Sequence of the second protein:
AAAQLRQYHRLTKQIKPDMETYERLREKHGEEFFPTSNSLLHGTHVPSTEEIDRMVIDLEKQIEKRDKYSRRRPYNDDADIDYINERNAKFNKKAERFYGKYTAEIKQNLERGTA

The following describes two proteins that form a bound complex.

Interface contacts:
Residue P729 in the first protein contacts residue R239 in the second protein (closest heavy-atom distance 4.7 Å).

Sequence of the first protein:
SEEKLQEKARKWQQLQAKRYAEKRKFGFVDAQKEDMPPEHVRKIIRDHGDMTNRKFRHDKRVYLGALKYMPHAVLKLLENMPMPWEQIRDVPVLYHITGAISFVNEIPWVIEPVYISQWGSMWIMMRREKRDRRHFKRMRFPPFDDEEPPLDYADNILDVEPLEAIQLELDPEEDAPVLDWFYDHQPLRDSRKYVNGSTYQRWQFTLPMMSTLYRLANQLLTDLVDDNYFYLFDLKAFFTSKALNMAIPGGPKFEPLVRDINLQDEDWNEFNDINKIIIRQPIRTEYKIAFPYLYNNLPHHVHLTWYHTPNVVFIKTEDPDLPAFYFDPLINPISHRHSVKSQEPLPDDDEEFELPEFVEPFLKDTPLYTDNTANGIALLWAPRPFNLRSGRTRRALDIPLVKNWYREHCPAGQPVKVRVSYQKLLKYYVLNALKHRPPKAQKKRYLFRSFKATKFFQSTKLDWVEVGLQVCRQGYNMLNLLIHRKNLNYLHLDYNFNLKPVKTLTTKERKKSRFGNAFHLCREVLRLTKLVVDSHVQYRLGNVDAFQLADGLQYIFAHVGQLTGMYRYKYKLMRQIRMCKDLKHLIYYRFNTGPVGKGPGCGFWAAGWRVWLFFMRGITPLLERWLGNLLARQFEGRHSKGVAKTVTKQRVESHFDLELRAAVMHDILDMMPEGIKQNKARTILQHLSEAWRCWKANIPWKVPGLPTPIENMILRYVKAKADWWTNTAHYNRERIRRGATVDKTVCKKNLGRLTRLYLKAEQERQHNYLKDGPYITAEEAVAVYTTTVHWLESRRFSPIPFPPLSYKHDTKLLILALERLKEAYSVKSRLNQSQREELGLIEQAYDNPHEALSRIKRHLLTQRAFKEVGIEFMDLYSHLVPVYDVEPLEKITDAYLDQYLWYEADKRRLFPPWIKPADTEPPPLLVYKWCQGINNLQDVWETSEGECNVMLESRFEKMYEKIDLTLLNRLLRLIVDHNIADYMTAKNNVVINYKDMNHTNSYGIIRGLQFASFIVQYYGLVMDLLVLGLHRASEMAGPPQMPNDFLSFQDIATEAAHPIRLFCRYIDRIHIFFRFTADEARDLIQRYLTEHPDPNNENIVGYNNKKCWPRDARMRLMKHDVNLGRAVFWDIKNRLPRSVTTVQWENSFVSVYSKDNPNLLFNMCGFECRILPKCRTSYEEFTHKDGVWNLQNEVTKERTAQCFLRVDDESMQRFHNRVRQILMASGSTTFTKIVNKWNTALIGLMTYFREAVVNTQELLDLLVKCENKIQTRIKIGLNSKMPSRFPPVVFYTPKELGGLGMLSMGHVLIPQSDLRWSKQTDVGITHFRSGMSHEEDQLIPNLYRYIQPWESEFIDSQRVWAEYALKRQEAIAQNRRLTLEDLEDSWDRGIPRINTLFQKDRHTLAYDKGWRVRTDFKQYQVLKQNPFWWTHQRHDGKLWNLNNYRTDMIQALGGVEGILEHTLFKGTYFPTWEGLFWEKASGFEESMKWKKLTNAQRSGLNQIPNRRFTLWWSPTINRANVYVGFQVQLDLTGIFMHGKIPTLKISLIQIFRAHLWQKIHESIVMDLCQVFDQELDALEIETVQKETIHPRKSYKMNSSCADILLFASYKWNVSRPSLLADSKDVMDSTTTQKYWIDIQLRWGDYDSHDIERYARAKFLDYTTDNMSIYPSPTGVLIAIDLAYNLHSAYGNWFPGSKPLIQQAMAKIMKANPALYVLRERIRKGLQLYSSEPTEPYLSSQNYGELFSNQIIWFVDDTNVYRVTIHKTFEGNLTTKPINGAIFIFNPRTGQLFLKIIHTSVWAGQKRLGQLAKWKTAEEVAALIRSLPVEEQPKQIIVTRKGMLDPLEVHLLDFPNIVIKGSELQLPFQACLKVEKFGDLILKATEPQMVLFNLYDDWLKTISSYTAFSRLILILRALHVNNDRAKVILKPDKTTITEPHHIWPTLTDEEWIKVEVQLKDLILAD